Sequence of protein 2:
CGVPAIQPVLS

Sequence of protein 1:
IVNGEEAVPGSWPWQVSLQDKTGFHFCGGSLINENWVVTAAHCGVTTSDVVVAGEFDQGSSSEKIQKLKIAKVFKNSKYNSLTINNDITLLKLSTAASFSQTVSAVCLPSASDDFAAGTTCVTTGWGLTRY

These two protein chains interact to form a complex.

Interface contacts:
Residue V122 in protein 1 contacts residue L10 in protein 2 (closest heavy-atom distance 3.8 Å).
Residue T102 in protein 1 interacts with residue I6 in protein 2 (closest heavy-atom distance 4.2 Å).
Residue P13 in protein 1 contacts residue P4 in protein 2 (closest heavy-atom distance 3.7 Å).
Residue S11 in protein 1 is in contact with residue V9 in protein 2 (closest heavy-atom distance 5.0 Å).
Residue E5 in protein 1 is in contact with residue S11 in protein 2 (closest heavy-atom distance 3.1 Å).
Residue V8 in protein 1 interacts with residue I6 in protein 2 (closest heavy-atom distance 3.8 Å).
Residue C107 in protein 1 contacts residue C1 in protein 2 (closest heavy-atom distance 2.0 Å).
Residue W12 in protein 1 is in contact with residue L10 in protein 2 (closest heavy-atom distance 4.0 Å).
Residue S11 in protein 1 contacts residue P4 in protein 2 (closest heavy-atom distance 3.5 Å).
Residue A105 in protein 1 is in contact with residue V3 in protein 2 (closest heavy-atom distance 4.9 Å).
Residue G10 in protein 1 is in contact with residue I6 in protein 2 (closest heavy-atom distance 4.1 Å).
Residue A105 in protein 1 is in contact with residue G2 in protein 2 (closest heavy-atom distance 2.9 Å).
Residue E5 in protein 1 is in contact with residue V9 in protein 2 (closest heavy-atom distance 4.1 Å).
Residue Q101 in protein 1 is in contact with residue A5 in protein 2 (closest heavy-atom distance 3.5 Å).
Residue Q101 in protein 1 contacts residue I6 in protein 2 (closest heavy-atom distance 3.6 Å).
Residue S11 in protein 1 contacts residue P8 in protein 2 (closest heavy-atom distance 3.6 Å).
Residue V8 in protein 1 contacts residue V9 in protein 2 (closest heavy-atom distance 3.8 Å).
Residue V106 in protein 1 contacts residue G2 in protein 2 (closest heavy-atom distance 4.2 Å).
Residue W14 in protein 1 contacts residue P4 in protein 2 (closest heavy-atom distance 3.6 Å).
Residue P9 in protein 1 is in contact with residue I6 in protein 2 (closest heavy-atom distance 3.7 Å).
Residue E5 in protein 1 interacts with residue L10 in protein 2 (closest heavy-atom distance 3.6 Å).
Residue C107 in protein 1 is in contact with residue G2 in protein 2 (closest heavy-atom distance 3.5 Å).
Residue W14 in protein 1 is in contact with residue G2 in protein 2 (closest heavy-atom distance 3.8 Å).
Residue V8 in protein 1 interacts with residue Q7 in protein 2 (closest heavy-atom distance 4.4 Å).
Residue W12 in protein 1 interacts with residue P8 in protein 2 (closest heavy-atom distance 3.4 Å).
Residue A105 in protein 1 interacts with residue C1 in protein 2 (closest heavy-atom distance 3.5 Å).
Residue S11 in protein 1 contacts residue I6 in protein 2 (closest heavy-atom distance 3.2 Å).
Residue S11 in protein 1 contacts residue Q7 in protein 2 (closest heavy-atom distance 3.9 Å).
Residue P13 in protein 1 interacts with residue A5 in protein 2 (closest heavy-atom distance 4.9 Å).
Residue V8 in protein 1 contacts residue P8 in protein 2 (closest heavy-atom distance 4.9 Å).
Residue V106 in protein 1 interacts with residue C1 in protein 2 (closest heavy-atom distance 3.9 Å).
Residue W14 in protein 1 is in contact with residue V3 in protein 2 (closest heavy-atom distance 4.4 Å).